Contacts between the two chains:
Residue R689 in the first protein is in contact with residue W79 in the second protein (closest heavy-atom distance 3.7 Å).
Residue T718 in the first protein is in contact with residue Y98 in the second protein (closest heavy-atom distance 2.8 Å).
Residue K683 in the first protein interacts with residue L121 in the second protein (closest heavy-atom distance 3.8 Å).
Residue P722 in the first protein contacts residue L46 in the second protein (closest heavy-atom distance 3.7 Å).
Residue L777 in the first protein contacts residue G120 in the second protein (closest heavy-atom distance 3.5 Å).
Residue K721 in the first protein contacts residue Y93 in the second protein (closest heavy-atom distance 3.2 Å).
Residue K721 in the first protein interacts with residue V96 in the second protein (closest heavy-atom distance 2.8 Å).
Residue I719 in the first protein is in contact with residue V96 in the second protein (closest heavy-atom distance 3.5 Å).
Residue P716 in the first protein contacts residue Y98 in the second protein (closest heavy-atom distance 3.6 Å).
Residue K721 in the first protein interacts with residue Y95 in the second protein (closest heavy-atom distance 3.2 Å).
Residue F686 in the first protein contacts residue V23 in the second protein (closest heavy-atom distance 3.8 Å).
Residue P724 in the first protein is in contact with residue W79 in the second protein (closest heavy-atom distance 3.8 Å).
Residue K762 in the first protein is in contact with residue E14 in the second protein (closest heavy-atom distance 2.7 Å).
Residue K721 in the first protein interacts with residue D94 in the second protein (closest heavy-atom distance 3.6 Å).
Residue I719 in the first protein interacts with residue N43 in the second protein (closest heavy-atom distance 3.7 Å).
Residue F686 in the first protein interacts with residue N43 in the second protein (closest heavy-atom distance 3.4 Å).
Residue D684 in the first protein interacts with residue Y20 in the second protein (closest heavy-atom distance 3.3 Å).
Residue K683 in the first protein is in contact with residue D41 in the second protein (closest heavy-atom distance 3.1 Å).
Residue Y759 in the first protein is in contact with residue R19 in the second protein (closest heavy-atom distance 3.8 Å).
Residue L777 in the first protein interacts with residue S117 in the second protein (closest heavy-atom distance 2.5 Å).
Residue L770 in the first protein contacts residue Y102 in the second protein (closest heavy-atom distance 3.7 Å).
Residue T718 in the first protein is in contact with residue G119 in the second protein (closest heavy-atom distance 3.6 Å).
Residue G763 in the first protein interacts with residue R25 in the second protein (closest heavy-atom distance 3.8 Å).
Residue K762 in the first protein contacts residue R25 in the second protein (closest heavy-atom distance 3.7 Å).
Residue K729 in the first protein interacts with residue G119 in the second protein (closest heavy-atom distance 3.5 Å).
Residue F720 in the first protein interacts with residue V96 in the second protein (closest heavy-atom distance 2.7 Å).
Residue F720 in the first protein is in contact with residue Y141 in the second protein (closest heavy-atom distance 3.3 Å).
Residue W760 in the first protein interacts with residue G18 in the second protein (closest heavy-atom distance 3.6 Å).
Residue F720 in the first protein is in contact with residue Y98 in the second protein (closest heavy-atom distance 3.6 Å).
Residue K721 in the first protein is in contact with residue A90 in the second protein (closest heavy-atom distance 3.0 Å).
Residue R689 in the first protein is in contact with residue P81 in the second protein (closest heavy-atom distance 3.4 Å).
Residue K762 in the first protein interacts with residue E27 in the second protein (closest heavy-atom distance 3.6 Å).
Residue P722 in the first protein contacts residue D94 in the second protein (closest heavy-atom distance 3.6 Å).
Residue P717 in the first protein interacts with residue W79 in the second protein (closest heavy-atom distance 3.5 Å).
Residue F720 in the first protein is in contact with residue W79 in the second protein (closest heavy-atom distance 3.3 Å).
Residue L777 in the first protein contacts residue L122 in the second protein (closest heavy-atom distance 3.7 Å).
Residue W726 in the first protein is in contact with residue W79 in the second protein (closest heavy-atom distance 3.7 Å).
Residue P722 in the first protein is in contact with residue Y95 in the second protein (closest heavy-atom distance 3.8 Å).
Residue E766 in the first protein contacts residue Y20 in the second protein (closest heavy-atom distance 3.5 Å).
Residue K729 in the first protein interacts with residue G120 in the second protein (closest heavy-atom distance 3.5 Å).
Residue W760 in the first protein contacts residue R19 in the second protein (closest heavy-atom distance 2.8 Å).
Residue L725 in the first protein is in contact with residue N43 in the second protein (closest heavy-atom distance 3.8 Å).
Residue D684 in the first protein contacts residue N21 in the second protein (closest heavy-atom distance 2.9 Å).
Residue T718 in the first protein is in contact with residue F118 in the second protein (closest heavy-atom distance 3.3 Å).
Residue F920 in the first protein contacts residue R19 in the second protein (closest heavy-atom distance 3.2 Å).
Residue K683 in the first protein contacts residue Y20 in the second protein (closest heavy-atom distance 3.5 Å).
Residue K762 in the first protein contacts residue D16 in the second protein (closest heavy-atom distance 3.2 Å).
Residue D684 in the first protein is in contact with residue K22 in the second protein (closest heavy-atom distance 3.0 Å).
Residue K683 in the first protein interacts with residue G120 in the second protein (closest heavy-atom distance 3.4 Å).
Residue K683 in the first protein interacts with residue V23 in the second protein (closest heavy-atom distance 3.7 Å).
Residue K721 in the first protein contacts residue D91 in the second protein (closest heavy-atom distance 3.5 Å).
Residue W760 in the first protein interacts with residue Y20 in the second protein (closest heavy-atom distance 3.4 Å).
Residue T718 in the first protein contacts residue M97 in the second protein (closest heavy-atom distance 3.0 Å).
Residue I719 in the first protein is in contact with residue Y95 in the second protein (closest heavy-atom distance 3.7 Å).
Residue T727 in the first protein is in contact with residue G119 in the second protein (closest heavy-atom distance 2.9 Å).
Residue P717 in the first protein is in contact with residue Y98 in the second protein (closest heavy-atom distance 3.7 Å).
Residue S682 in the first protein interacts with residue Y20 in the second protein (closest heavy-atom distance 3.9 Å).
Residue D684 in the first protein interacts with residue V23 in the second protein (closest heavy-atom distance 3.6 Å).
Residue K772 in the first protein contacts residue Q137 in the second protein (closest heavy-atom distance 3.8 Å).
Residue L777 in the first protein interacts with residue Y102 in the second protein (closest heavy-atom distance 3.7 Å).

The following describes two proteins that form a bound complex.

Sequence of the second protein:
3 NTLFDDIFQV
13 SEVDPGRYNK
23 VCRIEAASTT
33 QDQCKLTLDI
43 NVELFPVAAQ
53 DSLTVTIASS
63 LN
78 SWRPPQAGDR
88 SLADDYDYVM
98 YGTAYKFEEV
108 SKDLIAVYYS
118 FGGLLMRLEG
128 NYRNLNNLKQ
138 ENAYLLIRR

Sequence of the first protein:
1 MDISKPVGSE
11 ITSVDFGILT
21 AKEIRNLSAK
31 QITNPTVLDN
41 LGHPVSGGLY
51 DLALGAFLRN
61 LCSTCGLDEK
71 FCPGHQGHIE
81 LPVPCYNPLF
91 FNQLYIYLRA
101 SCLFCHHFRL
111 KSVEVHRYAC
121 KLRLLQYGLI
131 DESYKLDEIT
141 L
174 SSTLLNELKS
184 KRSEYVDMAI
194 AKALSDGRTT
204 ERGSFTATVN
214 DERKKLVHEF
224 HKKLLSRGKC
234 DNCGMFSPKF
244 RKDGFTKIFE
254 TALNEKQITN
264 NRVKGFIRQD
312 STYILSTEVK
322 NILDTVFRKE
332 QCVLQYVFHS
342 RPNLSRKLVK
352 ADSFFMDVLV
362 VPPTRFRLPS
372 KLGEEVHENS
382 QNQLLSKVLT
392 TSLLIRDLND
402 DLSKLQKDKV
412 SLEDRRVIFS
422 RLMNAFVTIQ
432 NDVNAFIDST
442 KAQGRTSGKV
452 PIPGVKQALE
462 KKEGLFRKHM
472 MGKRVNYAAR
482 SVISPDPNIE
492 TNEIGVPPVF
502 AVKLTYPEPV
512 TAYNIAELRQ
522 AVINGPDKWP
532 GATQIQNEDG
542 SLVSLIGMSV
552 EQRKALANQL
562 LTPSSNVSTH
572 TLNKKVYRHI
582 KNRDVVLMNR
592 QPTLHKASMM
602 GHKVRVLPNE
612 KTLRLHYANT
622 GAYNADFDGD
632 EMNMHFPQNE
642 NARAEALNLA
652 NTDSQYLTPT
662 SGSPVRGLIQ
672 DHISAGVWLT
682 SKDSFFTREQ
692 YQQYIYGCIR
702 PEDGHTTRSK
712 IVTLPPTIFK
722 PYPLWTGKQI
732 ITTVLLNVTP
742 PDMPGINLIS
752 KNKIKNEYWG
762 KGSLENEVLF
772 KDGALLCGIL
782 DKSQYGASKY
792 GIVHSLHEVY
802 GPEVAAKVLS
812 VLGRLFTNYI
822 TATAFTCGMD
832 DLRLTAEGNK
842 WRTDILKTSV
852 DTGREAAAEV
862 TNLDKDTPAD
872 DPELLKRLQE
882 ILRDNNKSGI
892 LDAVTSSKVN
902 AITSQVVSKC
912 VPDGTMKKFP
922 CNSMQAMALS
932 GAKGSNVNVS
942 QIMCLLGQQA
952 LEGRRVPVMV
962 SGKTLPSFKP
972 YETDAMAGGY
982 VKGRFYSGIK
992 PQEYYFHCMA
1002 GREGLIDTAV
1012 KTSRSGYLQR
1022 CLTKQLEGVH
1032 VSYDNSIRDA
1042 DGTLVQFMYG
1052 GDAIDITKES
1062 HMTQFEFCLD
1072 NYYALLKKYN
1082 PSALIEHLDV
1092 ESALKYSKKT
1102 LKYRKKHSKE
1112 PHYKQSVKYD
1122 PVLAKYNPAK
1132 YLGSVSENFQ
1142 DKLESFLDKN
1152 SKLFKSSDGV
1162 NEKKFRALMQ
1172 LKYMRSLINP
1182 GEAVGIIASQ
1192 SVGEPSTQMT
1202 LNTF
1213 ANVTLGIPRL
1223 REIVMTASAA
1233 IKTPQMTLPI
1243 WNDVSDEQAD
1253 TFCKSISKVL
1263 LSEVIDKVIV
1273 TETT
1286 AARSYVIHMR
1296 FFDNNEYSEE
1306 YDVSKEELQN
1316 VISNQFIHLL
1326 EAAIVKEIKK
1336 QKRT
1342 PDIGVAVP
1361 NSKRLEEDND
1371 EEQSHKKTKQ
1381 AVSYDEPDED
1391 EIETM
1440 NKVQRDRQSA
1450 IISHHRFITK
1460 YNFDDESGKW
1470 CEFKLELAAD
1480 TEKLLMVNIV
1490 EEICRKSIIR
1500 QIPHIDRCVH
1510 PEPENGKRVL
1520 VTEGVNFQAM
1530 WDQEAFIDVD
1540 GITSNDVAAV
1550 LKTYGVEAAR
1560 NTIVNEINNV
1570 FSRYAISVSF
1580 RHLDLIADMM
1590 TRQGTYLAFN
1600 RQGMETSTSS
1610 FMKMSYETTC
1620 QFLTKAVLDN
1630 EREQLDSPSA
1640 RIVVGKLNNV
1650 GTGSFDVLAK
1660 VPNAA